Sequence of protein 2:
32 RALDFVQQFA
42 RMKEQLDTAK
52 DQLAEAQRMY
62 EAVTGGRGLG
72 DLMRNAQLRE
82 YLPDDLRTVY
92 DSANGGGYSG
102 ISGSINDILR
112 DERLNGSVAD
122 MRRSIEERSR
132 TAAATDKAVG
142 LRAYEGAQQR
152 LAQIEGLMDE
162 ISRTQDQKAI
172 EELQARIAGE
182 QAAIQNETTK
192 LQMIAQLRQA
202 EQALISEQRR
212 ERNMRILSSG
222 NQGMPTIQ

Contacts between the two chains:
Residue R143 in protein 2 is in contact with residue Y99 in protein 1 (closest heavy-atom distance 3.2 Å).
Residue E173 in protein 2 interacts with residue L70 in protein 1 (closest heavy-atom distance 3.1 Å).
Residue D52 in protein 2 is in contact with residue Q58 in protein 1 (closest heavy-atom distance 3.2 Å).
Residue Q182 in protein 2 interacts with residue Q182 in protein 1 (closest heavy-atom distance 3.0 Å).
Residue D52 in protein 2 contacts residue L54 in protein 1 (closest heavy-atom distance 3.1 Å).
Residue Q186 in protein 2 contacts residue Q186 in protein 1 (closest heavy-atom distance 2.7 Å).
Residue Y145 in protein 2 is in contact with residue K191 in protein 1 (closest heavy-atom distance 3.4 Å).
Residue L158 in protein 2 interacts with residue M74 in protein 1 (closest heavy-atom distance 3.3 Å).
Residue Q38 in protein 2 is in contact with residue F40 in protein 1 (closest heavy-atom distance 3.3 Å).
Residue R131 in protein 2 contacts residue R114 in protein 1 (closest heavy-atom distance 3.2 Å).
Residue S130 in protein 2 contacts residue E208 in protein 1 (closest heavy-atom distance 3.2 Å).
Residue Q39 in protein 2 contacts residue M43 in protein 1 (closest heavy-atom distance 2.7 Å).
Residue R177 in protein 2 is in contact with residue L73 in protein 1 (closest heavy-atom distance 3.1 Å).
Residue Q175 in protein 2 interacts with residue Q175 in protein 1 (closest heavy-atom distance 3.5 Å).
Residue A144 in protein 2 interacts with residue M194 in protein 1 (closest heavy-atom distance 3.1 Å).
Residue R199 in protein 2 is in contact with residue Q200 in protein 1 (closest heavy-atom distance 2.3 Å).
Residue T136 in protein 2 interacts with residue I106 in protein 1 (closest heavy-atom distance 3.1 Å).
Residue Q149 in protein 2 is in contact with residue K191 in protein 1 (closest heavy-atom distance 3.0 Å).
Residue R59 in protein 2 contacts residue Y61 in protein 1 (closest heavy-atom distance 3.2 Å).
Residue Q168 in protein 2 is in contact with residue Q168 in protein 1 (closest heavy-atom distance 3.4 Å).
Residue E172 in protein 2 interacts with residue E172 in protein 1 (closest heavy-atom distance 3.3 Å).
Residue Y145 in protein 2 contacts residue M194 in protein 1 (closest heavy-atom distance 3.2 Å).
Residue E173 in protein 2 is in contact with residue R68 in protein 1 (closest heavy-atom distance 3.4 Å).
Residue R131 in protein 2 is in contact with residue L110 in protein 1 (closest heavy-atom distance 3.4 Å).
Residue E45 in protein 2 contacts residue L47 in protein 1 (closest heavy-atom distance 3.2 Å).
Residue Q175 in protein 2 contacts residue E172 in protein 1 (closest heavy-atom distance 2.4 Å).
Residue I162 in protein 2 contacts residue E173 in protein 1 (closest heavy-atom distance 3.4 Å).
Residue K169 in protein 2 contacts residue V64 in protein 1 (closest heavy-atom distance 3.2 Å).
Residue R143 in protein 2 interacts with residue Y82 in protein 1 (closest heavy-atom distance 3.4 Å).
Residue T136 in protein 2 interacts with residue V90 in protein 1 (closest heavy-atom distance 3.2 Å).
Residue R42 in protein 2 contacts residue K44 in protein 1 (closest heavy-atom distance 3.0 Å).
Residue T165 in protein 2 is in contact with residue K169 in protein 1 (closest heavy-atom distance 3.0 Å).
Residue I162 in protein 2 is in contact with residue A176 in protein 1 (closest heavy-atom distance 3.4 Å).
Residue A170 in protein 2 interacts with residue L70 in protein 1 (closest heavy-atom distance 3.5 Å).
Residue E202 in protein 2 interacts with residue Y91 in protein 1 (closest heavy-atom distance 3.3 Å).
Residue G157 in protein 2 contacts residue M74 in protein 1 (closest heavy-atom distance 3.3 Å).
Residue R177 in protein 2 contacts residue M74 in protein 1 (closest heavy-atom distance 3.4 Å).
Residue R42 in protein 2 contacts residue F40 in protein 1 (closest heavy-atom distance 2.7 Å).
Residue R151 in protein 2 is in contact with residue L79 in protein 1 (closest heavy-atom distance 3.3 Å).
Residue R42 in protein 2 contacts residue M43 in protein 1 (closest heavy-atom distance 3.4 Å).
Residue R143 in protein 2 interacts with residue E81 in protein 1 (closest heavy-atom distance 2.6 Å).
Residue G147 in protein 2 contacts residue Y82 in protein 1 (closest heavy-atom distance 3.4 Å).
Residue Q39 in protein 2 interacts with residue Q39 in protein 1 (closest heavy-atom distance 3.0 Å).
Residue E188 in protein 2 contacts residue L83 in protein 1 (closest heavy-atom distance 3.2 Å).
Residue T49 in protein 2 contacts residue K51 in protein 1 (closest heavy-atom distance 3.4 Å).
Residue D137 in protein 2 interacts with residue Y91 in protein 1 (closest heavy-atom distance 2.8 Å).
Residue R199 in protein 2 is in contact with residue Y91 in protein 1 (closest heavy-atom distance 3.4 Å).
Residue E56 in protein 2 is in contact with residue A57 in protein 1 (closest heavy-atom distance 3.0 Å).
Residue K169 in protein 2 interacts with residue G66 in protein 1 (closest heavy-atom distance 3.1 Å).
Residue L152 in protein 2 is in contact with residue N187 in protein 1 (closest heavy-atom distance 3.1 Å).
Residue R123 in protein 2 interacts with residue M215 in protein 1 (closest heavy-atom distance 3.2 Å).
Residue A148 in protein 2 interacts with residue N187 in protein 1 (closest heavy-atom distance 3.3 Å).
Residue Q53 in protein 2 interacts with residue L54 in protein 1 (closest heavy-atom distance 3.3 Å).
Residue Q39 in protein 2 is in contact with residue F40 in protein 1 (closest heavy-atom distance 3.2 Å).
Residue D167 in protein 2 contacts residue A63 in protein 1 (closest heavy-atom distance 2.7 Å).
Residue D167 in protein 2 is in contact with residue R68 in protein 1 (closest heavy-atom distance 2.8 Å).
Residue D35 in protein 2 is in contact with residue F36 in protein 1 (closest heavy-atom distance 3.4 Å).
Residue T189 in protein 2 is in contact with residue T190 in protein 1 (closest heavy-atom distance 3.0 Å).
Residue M159 in protein 2 contacts residue G180 in protein 1 (closest heavy-atom distance 3.4 Å).
Residue T189 in protein 2 is in contact with residue Q193 in protein 1 (closest heavy-atom distance 3.3 Å).

This data describes a binding interaction between two proteins.

Sequence of protein 1:
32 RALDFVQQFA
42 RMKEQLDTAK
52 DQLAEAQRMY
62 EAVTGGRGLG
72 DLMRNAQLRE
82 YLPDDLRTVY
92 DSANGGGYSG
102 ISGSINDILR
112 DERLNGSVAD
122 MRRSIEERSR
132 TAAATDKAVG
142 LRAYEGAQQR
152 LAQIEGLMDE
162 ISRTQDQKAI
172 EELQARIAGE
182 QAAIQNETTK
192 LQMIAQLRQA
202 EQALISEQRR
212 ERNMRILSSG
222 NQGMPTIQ